The following describes two proteins that form a bound complex.

Sequence of the second protein:
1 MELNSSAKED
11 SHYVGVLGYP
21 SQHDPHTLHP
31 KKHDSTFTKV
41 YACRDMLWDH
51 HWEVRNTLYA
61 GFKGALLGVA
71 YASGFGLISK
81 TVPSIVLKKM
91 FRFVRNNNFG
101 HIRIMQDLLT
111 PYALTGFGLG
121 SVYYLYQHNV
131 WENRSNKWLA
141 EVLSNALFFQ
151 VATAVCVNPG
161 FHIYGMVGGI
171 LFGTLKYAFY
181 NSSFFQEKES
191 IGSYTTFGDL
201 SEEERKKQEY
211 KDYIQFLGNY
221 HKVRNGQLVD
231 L

Residue-level contacts at the interface:
Residue T81 in the second protein contacts residue N39 in the first protein (closest heavy-atom distance 4.7 Å).
Residue K88 in the second protein contacts residue W43 in the first protein (closest heavy-atom distance 2.6 Å).
Residue F91 in the second protein is in contact with residue W43 in the first protein (closest heavy-atom distance 3.5 Å).
Residue S84 in the second protein is in contact with residue W43 in the first protein (closest heavy-atom distance 3.8 Å).
Residue T81 in the second protein contacts residue A41 in the first protein (closest heavy-atom distance 4.1 Å).
Residue S84 in the second protein is in contact with residue T42 in the first protein (closest heavy-atom distance 2.6 Å).
Residue S84 in the second protein contacts residue H45 in the first protein (closest heavy-atom distance 4.0 Å).
Residue K88 in the second protein interacts with residue A44 in the first protein (closest heavy-atom distance 4.8 Å).
Residue I85 in the second protein contacts residue N46 in the first protein (closest heavy-atom distance 4.1 Å).
Residue K88 in the second protein interacts with residue N46 in the first protein (closest heavy-atom distance 3.3 Å).
Residue L87 in the second protein interacts with residue W43 in the first protein (closest heavy-atom distance 4.0 Å).
Residue S84 in the second protein interacts with residue N46 in the first protein (closest heavy-atom distance 4.4 Å).
Residue Y164 in the second protein interacts with residue F27 in the first protein (closest heavy-atom distance 4.5 Å).

Sequence of the first protein:
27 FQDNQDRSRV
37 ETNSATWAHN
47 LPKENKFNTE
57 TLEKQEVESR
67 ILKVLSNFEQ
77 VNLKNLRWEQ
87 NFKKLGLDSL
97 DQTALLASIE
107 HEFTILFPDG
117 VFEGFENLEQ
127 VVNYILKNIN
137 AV